Sequence of chain A:
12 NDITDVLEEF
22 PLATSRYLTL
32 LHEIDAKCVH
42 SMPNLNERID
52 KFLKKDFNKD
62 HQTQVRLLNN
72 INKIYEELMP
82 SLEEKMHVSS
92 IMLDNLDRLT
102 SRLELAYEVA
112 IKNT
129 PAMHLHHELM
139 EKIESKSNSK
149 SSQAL

Sequence of chain B:
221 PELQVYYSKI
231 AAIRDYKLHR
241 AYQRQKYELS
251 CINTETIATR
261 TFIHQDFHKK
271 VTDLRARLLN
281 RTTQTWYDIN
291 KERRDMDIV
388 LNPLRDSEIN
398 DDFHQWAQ

The following describes two proteins that form a bound complex.

Residue-level contacts at the interface:
Residue M87 in chain A interacts with residue Y287 in chain B (closest heavy-atom distance 3.7 Å).
Residue M138 in chain A contacts residue L391 in chain B (closest heavy-atom distance 3.6 Å).
Residue H134 in chain A is in contact with residue N389 in chain B (closest heavy-atom distance 4.1 Å).
Residue D95 in chain A contacts residue K291 in chain B (closest heavy-atom distance 4.3 Å).
Residue S91 in chain A contacts residue K291 in chain B (closest heavy-atom distance 2.9 Å).
Residue L94 in chain A is in contact with residue K291 in chain B (closest heavy-atom distance 4.1 Å).
Residue I92 in chain A contacts residue K291 in chain B (closest heavy-atom distance 4.7 Å).